Sequence of chain B:
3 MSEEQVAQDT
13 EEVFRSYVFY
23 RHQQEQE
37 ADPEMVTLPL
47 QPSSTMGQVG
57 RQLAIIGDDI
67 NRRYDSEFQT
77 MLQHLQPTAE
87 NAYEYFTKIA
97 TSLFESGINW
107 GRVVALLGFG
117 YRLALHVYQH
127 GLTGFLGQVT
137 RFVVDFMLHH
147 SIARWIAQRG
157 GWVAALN

Sequence of chain A:
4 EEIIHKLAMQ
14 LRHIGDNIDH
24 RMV

Interface contacts:
Residue M77 in chain B contacts residue I6 in chain A (closest heavy-atom distance 3.7 Å).
Residue Y91 in chain B contacts residue I7 in chain A (closest heavy-atom distance 3.9 Å).
Residue I95 in chain B contacts residue I7 in chain A (closest heavy-atom distance 3.1 Å).
Residue I66 in chain B is in contact with residue H16 in chain A (closest heavy-atom distance 4.5 Å).
Residue M77 in chain B contacts residue K9 in chain A (closest heavy-atom distance 3.8 Å).
Residue A161 in chain B is in contact with residue M25 in chain A (closest heavy-atom distance 3.8 Å).
Residue I62 in chain B contacts residue M25 in chain A (closest heavy-atom distance 3.6 Å).
Residue G63 in chain B interacts with residue I21 in chain A (closest heavy-atom distance 3.6 Å).
Residue Y70 in chain B contacts residue I17 in chain A (closest heavy-atom distance 3.6 Å).
Residue I95 in chain B contacts residue A11 in chain A (closest heavy-atom distance 3.5 Å).
Residue I66 in chain B contacts residue I21 in chain A (closest heavy-atom distance 3.3 Å).
Residue I66 in chain B contacts residue I17 in chain A (closest heavy-atom distance 3.9 Å).
Residue F74 in chain B contacts residue L14 in chain A (closest heavy-atom distance 3.5 Å).
Residue N105 in chain B is in contact with residue D22 in chain A (closest heavy-atom distance 3.5 Å).
Residue R118 in chain B contacts residue I17 in chain A (closest heavy-atom distance 4.1 Å).
Residue L99 in chain B interacts with residue A11 in chain A (closest heavy-atom distance 3.3 Å).
Residue R108 in chain B is in contact with residue G18 in chain A (closest heavy-atom distance 3.5 Å).
Residue V110 in chain B contacts residue M25 in chain A (closest heavy-atom distance 3.9 Å).
Residue M77 in chain B interacts with residue L10 in chain A (closest heavy-atom distance 3.5 Å).
Residue N105 in chain B interacts with residue G18 in chain A (closest heavy-atom distance 3.6 Å).
Residue F115 in chain B is in contact with residue L14 in chain A (closest heavy-atom distance 3.8 Å).
Residue I62 in chain B is in contact with residue I21 in chain A (closest heavy-atom distance 4.0 Å).
Residue R69 in chain B is in contact with residue N20 in chain A (closest heavy-atom distance 4.3 Å).
Residue R108 in chain B interacts with residue D19 in chain A (closest heavy-atom distance 2.8 Å).
Residue L81 in chain B is in contact with residue I7 in chain A (closest heavy-atom distance 4.2 Å).
Residue L81 in chain B contacts residue L10 in chain A (closest heavy-atom distance 4.2 Å).
Residue I66 in chain B is in contact with residue R24 in chain A (closest heavy-atom distance 3.2 Å).
Residue V110 in chain B contacts residue I21 in chain A (closest heavy-atom distance 4.4 Å).
Residue S98 in chain B interacts with residue H8 in chain A (closest heavy-atom distance 3.8 Å).
Residue L78 in chain B interacts with residue L10 in chain A (closest heavy-atom distance 3.8 Å).
Residue D65 in chain B interacts with residue R24 in chain A (closest heavy-atom distance 3.5 Å).
Residue G107 in chain B interacts with residue I21 in chain A (closest heavy-atom distance 3.9 Å).
Residue E101 in chain B is in contact with residue R15 in chain A (closest heavy-atom distance 4.5 Å).
Residue L99 in chain B contacts residue L14 in chain A (closest heavy-atom distance 3.4 Å).
Residue I95 in chain B interacts with residue L10 in chain A (closest heavy-atom distance 3.4 Å).
Residue F74 in chain B contacts residue I17 in chain A (closest heavy-atom distance 4.0 Å).
Residue I95 in chain B interacts with residue L14 in chain A (closest heavy-atom distance 3.5 Å).
Residue G107 in chain B interacts with residue I17 in chain A (closest heavy-atom distance 4.6 Å).
Residue A111 in chain B contacts residue G18 in chain A (closest heavy-atom distance 3.7 Å).
Residue A111 in chain B contacts residue I17 in chain A (closest heavy-atom distance 4.2 Å).
Residue H80 in chain B is in contact with residue I6 in chain A (closest heavy-atom distance 3.5 Å).
Residue L99 in chain B is in contact with residue R15 in chain A (closest heavy-atom distance 3.4 Å).
Residue R108 in chain B is in contact with residue R15 in chain A (closest heavy-atom distance 3.0 Å).
Residue G107 in chain B contacts residue D22 in chain A (closest heavy-atom distance 3.8 Å).
Residue F74 in chain B interacts with residue Q13 in chain A (closest heavy-atom distance 3.2 Å).
Residue A111 in chain B is in contact with residue L14 in chain A (closest heavy-atom distance 3.2 Å).
Residue S98 in chain B contacts residue A11 in chain A (closest heavy-atom distance 3.6 Å).
Residue G107 in chain B is in contact with residue G18 in chain A (closest heavy-atom distance 3.2 Å).
Residue I66 in chain B contacts residue N20 in chain A (closest heavy-atom distance 3.3 Å).
Residue K94 in chain B is in contact with residue I7 in chain A (closest heavy-atom distance 4.0 Å).
Residue S102 in chain B interacts with residue R15 in chain A (closest heavy-atom distance 3.0 Å).
Residue W106 in chain B is in contact with residue M25 in chain A (closest heavy-atom distance 3.8 Å).
Residue L59 in chain B contacts residue M25 in chain A (closest heavy-atom distance 3.8 Å).
Residue N105 in chain B is in contact with residue D19 in chain A (closest heavy-atom distance 2.9 Å).
Residue Y70 in chain B is in contact with residue N20 in chain A (closest heavy-atom distance 3.6 Å).
Residue N163 in chain B contacts residue M25 in chain A (closest heavy-atom distance 4.5 Å).
Residue F74 in chain B is in contact with residue L10 in chain A (closest heavy-atom distance 3.7 Å).
Residue L81 in chain B contacts residue I6 in chain A (closest heavy-atom distance 4.0 Å).
Residue W106 in chain B is in contact with residue D22 in chain A (closest heavy-atom distance 4.4 Å).
Residue S98 in chain B contacts residue R15 in chain A (closest heavy-atom distance 2.5 Å).

This data describes a binding interaction between two proteins.